Contacts between the two chains:
Residue E89 in the first protein is in contact with residue M88 in the second protein (closest heavy-atom distance 3.6 Å).
Residue V15 in the first protein interacts with residue V15 in the second protein (closest heavy-atom distance 3.6 Å).
Residue S25 in the first protein contacts residue E26 in the second protein (closest heavy-atom distance 2.7 Å).
Residue R82 in the first protein interacts with residue Q81 in the second protein (closest heavy-atom distance 3.0 Å).
Residue Q81 in the first protein is in contact with residue I78 in the second protein (closest heavy-atom distance 3.2 Å).
Residue N29 in the first protein is in contact with residue S28 in the second protein (closest heavy-atom distance 3.0 Å).
Residue L42 in the first protein is in contact with residue N43 in the second protein (closest heavy-atom distance 3.3 Å).
Residue Q74 in the first protein interacts with residue A71 in the second protein (closest heavy-atom distance 3.3 Å).
Residue N43 in the first protein interacts with residue L46 in the second protein (closest heavy-atom distance 3.0 Å).
Residue L22 in the first protein contacts residue L22 in the second protein (closest heavy-atom distance 3.6 Å).
Residue E33 in the first protein is in contact with residue L32 in the second protein (closest heavy-atom distance 3.4 Å).
Residue G75 in the first protein is in contact with residue Q74 in the second protein (closest heavy-atom distance 3.4 Å).
Residue R40 in the first protein interacts with residue L39 in the second protein (closest heavy-atom distance 3.6 Å).
Residue L102 in the first protein is in contact with residue C99 in the second protein (closest heavy-atom distance 3.7 Å).
Residue V64 in the first protein contacts residue V64 in the second protein (closest heavy-atom distance 3.6 Å).
Residue S19 in the first protein is in contact with residue L18 in the second protein (closest heavy-atom distance 3.5 Å).
Residue M88 in the first protein interacts with residue L85 in the second protein (closest heavy-atom distance 3.5 Å).
Residue S25 in the first protein contacts residue N29 in the second protein (closest heavy-atom distance 3.5 Å).
Residue L32 in the first protein is in contact with residue E33 in the second protein (closest heavy-atom distance 3.7 Å).
Residue N43 in the first protein interacts with residue N43 in the second protein (closest heavy-atom distance 3.1 Å).
Residue Q74 in the first protein contacts residue Q74 in the second protein (closest heavy-atom distance 2.9 Å).
Residue L39 in the first protein contacts residue T36 in the second protein (closest heavy-atom distance 3.6 Å).
Residue N29 in the first protein is in contact with residue N29 in the second protein (closest heavy-atom distance 3.1 Å).
Residue L85 in the first protein interacts with residue M88 in the second protein (closest heavy-atom distance 3.2 Å).
Residue N29 in the first protein interacts with residue L32 in the second protein (closest heavy-atom distance 3.5 Å).
Residue T105 in the first protein contacts residue L106 in the second protein (closest heavy-atom distance 3.6 Å).
Residue S25 in the first protein interacts with residue L22 in the second protein (closest heavy-atom distance 3.7 Å).
Residue E89 in the first protein is in contact with residue R84 in the second protein (closest heavy-atom distance 3.0 Å).
Residue L67 in the first protein is in contact with residue D68 in the second protein (closest heavy-atom distance 3.5 Å).
Residue I78 in the first protein is in contact with residue I78 in the second protein (closest heavy-atom distance 3.7 Å).
Residue A60 in the first protein contacts residue V64 in the second protein (closest heavy-atom distance 3.6 Å).
Residue L106 in the first protein interacts with residue L102 in the second protein (closest heavy-atom distance 3.4 Å).
Residue Q81 in the first protein interacts with residue Q81 in the second protein (closest heavy-atom distance 3.0 Å).
Residue C99 in the first protein contacts residue T95 in the second protein (closest heavy-atom distance 3.4 Å).
Residue D12 in the first protein is in contact with residue L11 in the second protein (closest heavy-atom distance 3.1 Å).
Residue K21 in the first protein interacts with residue L22 in the second protein (closest heavy-atom distance 3.4 Å).
Residue L57 in the first protein contacts residue Q56 in the second protein (closest heavy-atom distance 3.5 Å).
Residue R40 in the first protein interacts with residue E35 in the second protein (closest heavy-atom distance 2.8 Å).
Residue A71 in the first protein interacts with residue Q74 in the second protein (closest heavy-atom distance 3.0 Å).
Residue T95 in the first protein contacts residue L92 in the second protein (closest heavy-atom distance 3.6 Å).
Residue T36 in the first protein is in contact with residue T36 in the second protein (closest heavy-atom distance 3.6 Å).
Residue I78 in the first protein interacts with residue Q81 in the second protein (closest heavy-atom distance 3.2 Å).
Residue V15 in the first protein interacts with residue L18 in the second protein (closest heavy-atom distance 3.6 Å).
Residue M88 in the first protein contacts residue M88 in the second protein (closest heavy-atom distance 3.5 Å).
Residue M88 in the first protein is in contact with residue E89 in the second protein (closest heavy-atom distance 3.3 Å).
Residue S28 in the first protein interacts with residue N29 in the second protein (closest heavy-atom distance 3.2 Å).
Residue L85 in the first protein contacts residue R84 in the second protein (closest heavy-atom distance 3.3 Å).
Residue Q56 in the first protein contacts residue L57 in the second protein (closest heavy-atom distance 3.7 Å).
Residue K50 in the first protein contacts residue L53 in the second protein (closest heavy-atom distance 3.6 Å).
Residue E35 in the first protein contacts residue T36 in the second protein (closest heavy-atom distance 3.6 Å).
Residue T36 in the first protein interacts with residue L39 in the second protein (closest heavy-atom distance 3.7 Å).
Residue V64 in the first protein interacts with residue L67 in the second protein (closest heavy-atom distance 3.6 Å).
Residue C99 in the first protein interacts with residue C99 in the second protein (closest heavy-atom distance 3.2 Å).
Residue L22 in the first protein is in contact with residue K21 in the second protein (closest heavy-atom distance 3.6 Å).
Residue Q81 in the first protein is in contact with residue R82 in the second protein (closest heavy-atom distance 3.5 Å).
Residue S25 in the first protein contacts residue S25 in the second protein (closest heavy-atom distance 3.2 Å).
Residue L67 in the first protein contacts residue L67 in the second protein (closest heavy-atom distance 3.5 Å).
Residue L57 in the first protein contacts residue L57 in the second protein (closest heavy-atom distance 3.7 Å).
Residue L53 in the first protein is in contact with residue K50 in the second protein (closest heavy-atom distance 3.6 Å).
Residue E35 in the first protein interacts with residue R40 in the second protein (closest heavy-atom distance 2.6 Å).

Sequence of the first protein:
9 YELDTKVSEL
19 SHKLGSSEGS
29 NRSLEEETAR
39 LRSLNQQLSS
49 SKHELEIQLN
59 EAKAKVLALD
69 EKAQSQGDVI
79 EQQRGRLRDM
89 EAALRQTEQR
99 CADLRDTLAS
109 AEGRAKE

These two protein chains interact to form a complex.

Sequence of the second protein:
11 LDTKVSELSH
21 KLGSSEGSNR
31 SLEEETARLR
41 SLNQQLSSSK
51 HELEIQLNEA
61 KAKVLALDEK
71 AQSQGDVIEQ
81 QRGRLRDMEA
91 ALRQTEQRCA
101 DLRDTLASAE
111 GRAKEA